Sequence of the first protein:
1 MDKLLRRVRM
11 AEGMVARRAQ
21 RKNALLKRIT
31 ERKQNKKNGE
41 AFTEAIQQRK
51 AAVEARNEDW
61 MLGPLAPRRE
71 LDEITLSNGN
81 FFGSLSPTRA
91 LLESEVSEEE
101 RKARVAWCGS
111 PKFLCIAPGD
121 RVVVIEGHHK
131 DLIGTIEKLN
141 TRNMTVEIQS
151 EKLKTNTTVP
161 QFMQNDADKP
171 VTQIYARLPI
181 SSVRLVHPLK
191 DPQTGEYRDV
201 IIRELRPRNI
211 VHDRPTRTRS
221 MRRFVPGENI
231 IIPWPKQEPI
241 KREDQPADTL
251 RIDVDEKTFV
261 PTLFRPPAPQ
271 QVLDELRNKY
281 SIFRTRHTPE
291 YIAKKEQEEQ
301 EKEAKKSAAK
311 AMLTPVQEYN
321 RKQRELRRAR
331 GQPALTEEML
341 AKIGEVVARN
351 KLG

This data describes a binding interaction between two proteins.

Interface contacts:
Residue A167 in the first protein contacts residue K160 in the second protein (closest heavy-atom distance 4.2 Å).
Residue E70 in the first protein is in contact with residue V184 in the second protein (closest heavy-atom distance 3.5 Å).
Residue L71 in the first protein interacts with residue R168 in the second protein (closest heavy-atom distance 3.9 Å).
Residue L65 in the first protein contacts residue W179 in the second protein (closest heavy-atom distance 4.2 Å).
Residue E73 in the first protein contacts residue I165 in the second protein (closest heavy-atom distance 4.3 Å).
Residue P67 in the first protein is in contact with residue G182 in the second protein (closest heavy-atom distance 3.5 Å).
Residue E275 in the first protein interacts with residue Q23 in the second protein (closest heavy-atom distance 3.7 Å).
Residue N165 in the first protein is in contact with residue K130 in the second protein (closest heavy-atom distance 3.4 Å).
Residue R68 in the first protein is in contact with residue G182 in the second protein (closest heavy-atom distance 3.9 Å).
Residue I74 in the first protein contacts residue D161 in the second protein (closest heavy-atom distance 2.7 Å).
Residue V272 in the first protein is in contact with residue F25 in the second protein (closest heavy-atom distance 3.7 Å).
Residue I29 in the first protein contacts residue H86 in the second protein (closest heavy-atom distance 4.1 Å).
Residue W60 in the first protein is in contact with residue S190 in the second protein (closest heavy-atom distance 3.2 Å).
Residue A66 in the first protein is in contact with residue G182 in the second protein (closest heavy-atom distance 2.8 Å).
Residue L276 in the first protein interacts with residue L26 in the second protein (closest heavy-atom distance 4.0 Å).
Residue F82 in the first protein interacts with residue V184 in the second protein (closest heavy-atom distance 3.3 Å).
Residue A66 in the first protein contacts residue N185 in the second protein (closest heavy-atom distance 4.0 Å).
Residue Q271 in the first protein is in contact with residue Q23 in the second protein (closest heavy-atom distance 3.8 Å).
Residue A55 in the first protein contacts residue A186 in the second protein (closest heavy-atom distance 4.2 Å).
Residue Q161 in the first protein is in contact with residue K160 in the second protein (closest heavy-atom distance 3.8 Å).
Residue D59 in the first protein is in contact with residue A186 in the second protein (closest heavy-atom distance 3.4 Å).
Residue D59 in the first protein interacts with residue N185 in the second protein (closest heavy-atom distance 3.2 Å).
Residue N165 in the first protein contacts residue K160 in the second protein (closest heavy-atom distance 2.8 Å).
Residue R56 in the first protein contacts residue A186 in the second protein (closest heavy-atom distance 4.0 Å).
Residue R68 in the first protein interacts with residue R168 in the second protein (closest heavy-atom distance 4.0 Å).
Residue M163 in the first protein contacts residue M127 in the second protein (closest heavy-atom distance 3.9 Å).
Residue A66 in the first protein is in contact with residue P181 in the second protein (closest heavy-atom distance 3.2 Å).
Residue L71 in the first protein contacts residue I165 in the second protein (closest heavy-atom distance 3.7 Å).
Residue E275 in the first protein is in contact with residue I24 in the second protein (closest heavy-atom distance 3.4 Å).
Residue D59 in the first protein contacts residue I192 in the second protein (closest heavy-atom distance 3.8 Å).
Residue E73 in the first protein is in contact with residue R162 in the second protein (closest heavy-atom distance 4.2 Å).
Residue E73 in the first protein interacts with residue D161 in the second protein (closest heavy-atom distance 3.1 Å).
Residue Q271 in the first protein interacts with residue F25 in the second protein (closest heavy-atom distance 4.1 Å).
Residue A55 in the first protein interacts with residue N185 in the second protein (closest heavy-atom distance 3.8 Å).
Residue W60 in the first protein interacts with residue L188 in the second protein (closest heavy-atom distance 4.3 Å).
Residue R68 in the first protein contacts residue A180 in the second protein (closest heavy-atom distance 3.1 Å).
Residue F162 in the first protein is in contact with residue A134 in the second protein (closest heavy-atom distance 4.0 Å).
Residue R68 in the first protein is in contact with residue P181 in the second protein (closest heavy-atom distance 4.2 Å).
Residue P170 in the first protein is in contact with residue K160 in the second protein (closest heavy-atom distance 3.5 Å).
Residue Q164 in the first protein is in contact with residue K160 in the second protein (closest heavy-atom distance 3.6 Å).
Residue A66 in the first protein is in contact with residue W179 in the second protein (closest heavy-atom distance 3.6 Å).
Residue E275 in the first protein contacts residue L26 in the second protein (closest heavy-atom distance 3.2 Å).
Residue R68 in the first protein interacts with residue F172 in the second protein (closest heavy-atom distance 4.2 Å).
Residue Q164 in the first protein interacts with residue K130 in the second protein (closest heavy-atom distance 3.9 Å).
Residue R68 in the first protein interacts with residue W179 in the second protein (closest heavy-atom distance 4.0 Å).
Residue F82 in the first protein interacts with residue N185 in the second protein (closest heavy-atom distance 4.0 Å).
Residue R69 in the first protein is in contact with residue N185 in the second protein (closest heavy-atom distance 3.5 Å).
Residue E275 in the first protein contacts residue F25 in the second protein (closest heavy-atom distance 2.7 Å).
Residue P64 in the first protein contacts residue W179 in the second protein (closest heavy-atom distance 4.1 Å).
Residue P67 in the first protein is in contact with residue N185 in the second protein (closest heavy-atom distance 2.4 Å).
Residue F81 in the first protein interacts with residue D161 in the second protein (closest heavy-atom distance 3.4 Å).
Residue F162 in the first protein interacts with residue K130 in the second protein (closest heavy-atom distance 3.6 Å).
Residue P64 in the first protein interacts with residue P181 in the second protein (closest heavy-atom distance 3.4 Å).
Residue F162 in the first protein is in contact with residue Q131 in the second protein (closest heavy-atom distance 4.0 Å).
Residue D166 in the first protein is in contact with residue K160 in the second protein (closest heavy-atom distance 3.3 Å).
Residue R56 in the first protein is in contact with residue L188 in the second protein (closest heavy-atom distance 4.2 Å).
Residue D168 in the first protein contacts residue K160 in the second protein (closest heavy-atom distance 2.5 Å).
Residue V272 in the first protein contacts residue L26 in the second protein (closest heavy-atom distance 4.0 Å).
Residue P269 in the first protein interacts with residue F25 in the second protein (closest heavy-atom distance 4.1 Å).
Residue E70 in the first protein interacts with residue N185 in the second protein (closest heavy-atom distance 3.8 Å).

Sequence of the second protein:
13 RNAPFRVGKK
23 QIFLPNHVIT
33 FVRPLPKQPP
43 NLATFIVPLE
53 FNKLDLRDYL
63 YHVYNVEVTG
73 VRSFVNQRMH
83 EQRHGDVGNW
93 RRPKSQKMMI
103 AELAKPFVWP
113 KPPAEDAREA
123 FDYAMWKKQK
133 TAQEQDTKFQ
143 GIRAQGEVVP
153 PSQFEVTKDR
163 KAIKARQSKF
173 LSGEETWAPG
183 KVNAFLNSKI